Interface contacts:
Residue L71 in protein 1 is in contact with residue V7 in protein 2 (closest heavy-atom distance 4.2 Å).
Residue R27 in protein 1 is in contact with residue I21 in protein 2 (closest heavy-atom distance 3.5 Å).
Residue L28 in protein 1 interacts with residue I21 in protein 2 (closest heavy-atom distance 4.7 Å).
Residue R27 in protein 1 is in contact with residue F22 in protein 2 (closest heavy-atom distance 3.8 Å).
Residue L28 in protein 1 is in contact with residue F22 in protein 2 (closest heavy-atom distance 4.0 Å).
Residue N75 in protein 1 interacts with residue Y6 in protein 2 (closest heavy-atom distance 4.5 Å).
Residue F239 in protein 1 is in contact with residue P27 in protein 2 (closest heavy-atom distance 3.0 Å).
Residue L72 in protein 1 is in contact with residue T3 in protein 2 (closest heavy-atom distance 3.2 Å).
Residue I77 in protein 1 contacts residue Y6 in protein 2 (closest heavy-atom distance 3.2 Å).
Residue N76 in protein 1 interacts with residue Y6 in protein 2 (closest heavy-atom distance 3.6 Å).
Residue I53 in protein 1 is in contact with residue V7 in protein 2 (closest heavy-atom distance 3.7 Å).
Residue V49 in protein 1 is in contact with residue F10 in protein 2 (closest heavy-atom distance 4.0 Å).
Residue L71 in protein 1 contacts residue T3 in protein 2 (closest heavy-atom distance 4.1 Å).
Residue F239 in protein 1 interacts with residue I29 in protein 2 (closest heavy-atom distance 4.1 Å).
Residue F239 in protein 1 contacts residue T30 in protein 2 (closest heavy-atom distance 3.4 Å).
Residue R27 in protein 1 contacts residue R24 in protein 2 (closest heavy-atom distance 3.7 Å).
Residue I53 in protein 1 interacts with residue T3 in protein 2 (closest heavy-atom distance 4.3 Å).
Residue F239 in protein 1 is in contact with residue R28 in protein 2 (closest heavy-atom distance 3.6 Å).
Residue K238 in protein 1 is in contact with residue T30 in protein 2 (closest heavy-atom distance 3.6 Å).
Residue L71 in protein 1 interacts with residue Y6 in protein 2 (closest heavy-atom distance 4.2 Å).

This data describes a binding interaction between two proteins.

Sequence of protein 1:
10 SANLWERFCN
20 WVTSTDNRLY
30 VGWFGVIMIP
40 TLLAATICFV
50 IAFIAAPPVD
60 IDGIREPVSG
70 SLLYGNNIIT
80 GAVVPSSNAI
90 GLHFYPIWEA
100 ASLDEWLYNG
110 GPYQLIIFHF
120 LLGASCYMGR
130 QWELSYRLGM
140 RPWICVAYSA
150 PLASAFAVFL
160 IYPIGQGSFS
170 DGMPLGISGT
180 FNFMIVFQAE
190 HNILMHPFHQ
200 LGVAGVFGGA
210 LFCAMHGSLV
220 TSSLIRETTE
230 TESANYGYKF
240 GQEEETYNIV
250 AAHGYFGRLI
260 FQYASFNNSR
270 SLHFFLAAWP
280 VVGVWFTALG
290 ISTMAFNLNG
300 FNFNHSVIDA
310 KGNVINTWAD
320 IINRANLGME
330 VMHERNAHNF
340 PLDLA

Sequence of protein 2:
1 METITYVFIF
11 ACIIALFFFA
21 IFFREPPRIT